Sequence of chain B:
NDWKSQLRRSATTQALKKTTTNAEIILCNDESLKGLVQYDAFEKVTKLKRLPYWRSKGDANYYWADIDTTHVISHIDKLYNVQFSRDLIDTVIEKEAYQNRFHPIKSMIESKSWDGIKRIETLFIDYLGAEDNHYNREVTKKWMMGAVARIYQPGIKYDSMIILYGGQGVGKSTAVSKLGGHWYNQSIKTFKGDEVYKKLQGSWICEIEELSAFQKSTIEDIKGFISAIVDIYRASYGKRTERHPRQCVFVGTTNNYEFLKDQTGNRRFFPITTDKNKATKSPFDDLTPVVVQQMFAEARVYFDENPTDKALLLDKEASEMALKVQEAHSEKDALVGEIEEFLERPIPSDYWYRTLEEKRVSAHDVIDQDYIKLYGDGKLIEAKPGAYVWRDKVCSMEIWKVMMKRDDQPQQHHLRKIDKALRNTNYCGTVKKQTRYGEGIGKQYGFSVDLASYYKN

Interface contacts:
Residue Q182 in chain B contacts residue K237 in chain A (closest heavy-atom distance 3.1 Å).
Residue I81 in chain B contacts residue Y112 in chain A (closest heavy-atom distance 3.6 Å).
Residue H196 in chain B interacts with residue R257 in chain A (closest heavy-atom distance 3.0 Å).
Residue Q200 in chain B is in contact with residue I243 in chain A (closest heavy-atom distance 3.2 Å).
Residue Q200 in chain B interacts with residue A242 in chain A (closest heavy-atom distance 3.5 Å).
Residue E352 in chain B interacts with residue Q461 in chain A (closest heavy-atom distance 3.6 Å).
Residue Q97 in chain B contacts residue T33 in chain A (closest heavy-atom distance 3.4 Å).
Residue Q229 in chain B contacts residue T232 in chain A (closest heavy-atom distance 3.2 Å).
Residue S70 in chain B contacts residue R115 in chain A (closest heavy-atom distance 3.2 Å).
Residue S250 in chain B is in contact with residue G252 in chain A (closest heavy-atom distance 3.1 Å).
Residue K92 in chain B contacts residue R22 in chain A (closest heavy-atom distance 3.1 Å).
Residue S226 in chain B contacts residue D235 in chain A (closest heavy-atom distance 3.4 Å).
Residue V59 in chain B contacts residue R254 in chain A (closest heavy-atom distance 3.5 Å).
Residue Y198 in chain B interacts with residue R257 in chain A (closest heavy-atom distance 3.0 Å).
Residue Y251 in chain B is in contact with residue G252 in chain A (closest heavy-atom distance 3.4 Å).
Residue E223 in chain B is in contact with residue G238 in chain A (closest heavy-atom distance 3.5 Å).
Residue R100 in chain B contacts residue T105 in chain A (closest heavy-atom distance 3.2 Å).
Residue E352 in chain B interacts with residue M414 in chain A (closest heavy-atom distance 3.1 Å).
Residue N95 in chain B is in contact with residue R22 in chain A (closest heavy-atom distance 2.4 Å).
Residue G351 in chain B is in contact with residue K460 in chain A (closest heavy-atom distance 3.5 Å).
Residue S250 in chain B interacts with residue K253 in chain A (closest heavy-atom distance 2.6 Å).
Residue K213 in chain B contacts residue D208 in chain A (closest heavy-atom distance 3.4 Å).
Residue E224 in chain B interacts with residue K237 in chain A (closest heavy-atom distance 3.6 Å).
Residue H85 in chain B is in contact with residue Y112 in chain A (closest heavy-atom distance 3.5 Å).
Residue R69 in chain B contacts residue Y112 in chain A (closest heavy-atom distance 3.6 Å).
Residue Q182 in chain B interacts with residue T278 in chain A (closest heavy-atom distance 3.5 Å).
Residue S88 in chain B is in contact with residue E38 in chain A (closest heavy-atom distance 2.4 Å).
Residue K346 in chain B interacts with residue Q429 in chain A (closest heavy-atom distance 3.3 Å).
Residue N199 in chain B contacts residue I246 in chain A (closest heavy-atom distance 3.4 Å).
Residue D91 in chain B is in contact with residue R22 in chain A (closest heavy-atom distance 3.1 Å).
Residue V380 in chain B is in contact with residue E456 in chain A (closest heavy-atom distance 3.2 Å).
Residue D347 in chain B contacts residue Q429 in chain A (closest heavy-atom distance 3.6 Å).
Residue S88 in chain B contacts residue K109 in chain A (closest heavy-atom distance 3.6 Å).
Residue E345 in chain B is in contact with residue R433 in chain A (closest heavy-atom distance 2.9 Å).
Residue D80 in chain B contacts residue K253 in chain A (closest heavy-atom distance 3.0 Å).
Residue A348 in chain B interacts with residue L432 in chain A (closest heavy-atom distance 3.6 Å).
Residue H85 in chain B is in contact with residue K109 in chain A (closest heavy-atom distance 3.5 Å).
Residue T84 in chain B interacts with residue T105 in chain A (closest heavy-atom distance 3.4 Å).
Residue E345 in chain B interacts with residue Q429 in chain A (closest heavy-atom distance 3.1 Å).
Residue E355 in chain B interacts with residue G455 in chain A (closest heavy-atom distance 3.6 Å).
Residue A348 in chain B interacts with residue Q461 in chain A (closest heavy-atom distance 2.4 Å).
Residue Q229 in chain B interacts with residue E234 in chain A (closest heavy-atom distance 2.5 Å).
Residue Y77 in chain B is in contact with residue R254 in chain A (closest heavy-atom distance 3.2 Å).
Residue M421 in chain B is in contact with residue Q426 in chain A (closest heavy-atom distance 3.6 Å).
Residue K230 in chain B interacts with residue D235 in chain A (closest heavy-atom distance 3.4 Å).
Residue L349 in chain B contacts residue Q426 in chain A (closest heavy-atom distance 3.6 Å).
Residue R359 in chain B is in contact with residue E456 in chain A (closest heavy-atom distance 3.2 Å).
Residue Q182 in chain B interacts with residue R282 in chain A (closest heavy-atom distance 2.9 Å).
Residue E352 in chain B contacts residue Q426 in chain A (closest heavy-atom distance 2.9 Å).
Residue D91 in chain B interacts with residue T35 in chain A (closest heavy-atom distance 3.3 Å).
Residue E272 in chain B is in contact with residue R440 in chain A (closest heavy-atom distance 2.8 Å).
Residue E355 in chain B is in contact with residue E456 in chain A (closest heavy-atom distance 3.2 Å).
Residue N269 in chain B is in contact with residue T278 in chain A (closest heavy-atom distance 3.2 Å).
Residue E224 in chain B contacts residue E234 in chain A (closest heavy-atom distance 3.5 Å).
Residue K212 in chain B is in contact with residue T255 in chain A (closest heavy-atom distance 3.2 Å).
Residue Q182 in chain B is in contact with residue R281 in chain A (closest heavy-atom distance 3.1 Å).
Residue E272 in chain B interacts with residue K449 in chain A (closest heavy-atom distance 3.6 Å).
Residue Q97 in chain B contacts residue T34 in chain A (closest heavy-atom distance 2.7 Å).
Residue S201 in chain B is in contact with residue I246 in chain A (closest heavy-atom distance 3.1 Å).
Residue Q182 in chain B interacts with residue G279 in chain A (closest heavy-atom distance 2.9 Å).

This data describes a binding interaction between two proteins.

Sequence of chain A:
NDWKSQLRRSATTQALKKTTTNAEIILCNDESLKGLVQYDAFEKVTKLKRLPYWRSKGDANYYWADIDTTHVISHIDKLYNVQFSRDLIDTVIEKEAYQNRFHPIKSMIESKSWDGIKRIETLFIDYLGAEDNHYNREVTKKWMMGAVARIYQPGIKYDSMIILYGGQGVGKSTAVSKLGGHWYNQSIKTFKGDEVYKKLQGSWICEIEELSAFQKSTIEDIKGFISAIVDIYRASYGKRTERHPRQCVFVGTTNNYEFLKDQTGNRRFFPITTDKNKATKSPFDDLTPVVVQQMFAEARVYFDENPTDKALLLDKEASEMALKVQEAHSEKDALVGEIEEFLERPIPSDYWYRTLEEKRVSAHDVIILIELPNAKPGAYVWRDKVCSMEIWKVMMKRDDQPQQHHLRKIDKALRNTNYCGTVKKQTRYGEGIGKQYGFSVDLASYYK